Interface contacts:
Residue F92 in the second protein contacts residue I12 in the first protein (closest heavy-atom distance 3.5 Å).
Residue M145 in the second protein interacts with residue Q10 in the first protein (closest heavy-atom distance 2.9 Å).
Residue E82 in the second protein contacts residue R28 in the first protein (closest heavy-atom distance 3.7 Å).
Residue E84 in the second protein is in contact with residue V18 in the first protein (closest heavy-atom distance 3.5 Å).
Residue F92 in the second protein is in contact with residue V13 in the first protein (closest heavy-atom distance 3.6 Å).
Residue E14 in the second protein is in contact with residue R11 in the first protein (closest heavy-atom distance 3.9 Å).
Residue E84 in the second protein interacts with residue R14 in the first protein (closest heavy-atom distance 2.9 Å).
Residue M72 in the second protein contacts residue R14 in the first protein (closest heavy-atom distance 3.5 Å).
Residue E127 in the second protein interacts with residue R3 in the first protein (closest heavy-atom distance 3.2 Å).
Residue F19 in the second protein is in contact with residue W22 in the first protein (closest heavy-atom distance 3.8 Å).
Residue Q8 in the second protein is in contact with residue R14 in the first protein (closest heavy-atom distance 2.6 Å).
Residue M109 in the second protein is in contact with residue I12 in the first protein (closest heavy-atom distance 3.7 Å).
Residue F19 in the second protein interacts with residue I19 in the first protein (closest heavy-atom distance 3.3 Å).
Residue D78 in the second protein interacts with residue R14 in the first protein (closest heavy-atom distance 3.8 Å).
Residue V55 in the second protein is in contact with residue W22 in the first protein (closest heavy-atom distance 3.8 Å).
Residue Q143 in the second protein is in contact with residue P2 in the first protein (closest heavy-atom distance 3.1 Å).
Residue M36 in the second protein contacts residue N24 in the first protein (closest heavy-atom distance 3.1 Å).
Residue E83 in the second protein contacts residue R28 in the first protein (closest heavy-atom distance 3.1 Å).
Residue I130 in the second protein is in contact with residue R3 in the first protein (closest heavy-atom distance 3.5 Å).
Residue L32 in the second protein contacts residue W22 in the first protein (closest heavy-atom distance 3.1 Å).
Residue L18 in the second protein is in contact with residue R11 in the first protein (closest heavy-atom distance 3.7 Å).
Residue I52 in the second protein is in contact with residue W22 in the first protein (closest heavy-atom distance 3.6 Å).
Residue M144 in the second protein is in contact with residue R6 in the first protein (closest heavy-atom distance 2.8 Å).
Residue D129 in the second protein contacts residue R3 in the first protein (closest heavy-atom distance 3.1 Å).
Residue A88 in the second protein is in contact with residue V13 in the first protein (closest heavy-atom distance 3.4 Å).
Residue S81 in the second protein is in contact with residue R28 in the first protein (closest heavy-atom distance 3.7 Å).
Residue V91 in the second protein contacts residue V16 in the first protein (closest heavy-atom distance 3.8 Å).
Residue E87 in the second protein is in contact with residue R20 in the first protein (closest heavy-atom distance 3.5 Å).
Residue Q143 in the second protein contacts residue T1 in the first protein (closest heavy-atom distance 3.9 Å).
Residue I63 in the second protein is in contact with residue W22 in the first protein (closest heavy-atom distance 3.6 Å).
Residue L105 in the second protein contacts residue F9 in the first protein (closest heavy-atom distance 3.1 Å).
Residue E84 in the second protein interacts with residue G17 in the first protein (closest heavy-atom distance 3.1 Å).
Residue F92 in the second protein is in contact with residue V16 in the first protein (closest heavy-atom distance 3.9 Å).
Residue I130 in the second protein contacts residue P2 in the first protein (closest heavy-atom distance 3.1 Å).
Residue A15 in the second protein interacts with residue L15 in the first protein (closest heavy-atom distance 3.2 Å).
Residue Q41 in the second protein is in contact with residue N24 in the first protein (closest heavy-atom distance 3.4 Å).
Residue E11 in the second protein contacts residue R14 in the first protein (closest heavy-atom distance 3.3 Å).
Residue M72 in the second protein contacts residue V18 in the first protein (closest heavy-atom distance 3.2 Å).
Residue A128 in the second protein interacts with residue R3 in the first protein (closest heavy-atom distance 3.7 Å).
Residue L32 in the second protein is in contact with residue I19 in the first protein (closest heavy-atom distance 3.7 Å).
Residue M144 in the second protein contacts residue Q10 in the first protein (closest heavy-atom distance 3.6 Å).
Residue F92 in the second protein interacts with residue F9 in the first protein (closest heavy-atom distance 3.2 Å).
Residue E84 in the second protein interacts with residue V13 in the first protein (closest heavy-atom distance 3.2 Å).
Residue L32 in the second protein contacts residue A23 in the first protein (closest heavy-atom distance 3.6 Å).
Residue M51 in the second protein is in contact with residue A23 in the first protein (closest heavy-atom distance 3.6 Å).
Residue M51 in the second protein interacts with residue W22 in the first protein (closest heavy-atom distance 3.4 Å).
Residue E11 in the second protein is in contact with residue R11 in the first protein (closest heavy-atom distance 3.2 Å).
Residue D80 in the second protein contacts residue V13 in the first protein (closest heavy-atom distance 3.6 Å).
Residue D80 in the second protein contacts residue Q10 in the first protein (closest heavy-atom distance 3.5 Å).
Residue M76 in the second protein contacts residue R14 in the first protein (closest heavy-atom distance 3.0 Å).
Residue F141 in the second protein contacts residue Q10 in the first protein (closest heavy-atom distance 2.8 Å).
Residue V35 in the second protein interacts with residue I19 in the first protein (closest heavy-atom distance 3.8 Å).
Residue M36 in the second protein interacts with residue A23 in the first protein (closest heavy-atom distance 3.5 Å).
Residue E127 in the second protein is in contact with residue G5 in the first protein (closest heavy-atom distance 3.2 Å).
Residue M144 in the second protein is in contact with residue F9 in the first protein (closest heavy-atom distance 3.6 Å).
Residue M36 in the second protein contacts residue I19 in the first protein (closest heavy-atom distance 3.3 Å).
Residue F141 in the second protein is in contact with residue F9 in the first protein (closest heavy-atom distance 3.4 Å).
Residue M124 in the second protein contacts residue G5 in the first protein (closest heavy-atom distance 3.8 Å).
Residue F141 in the second protein interacts with residue V13 in the first protein (closest heavy-atom distance 3.2 Å).
Residue E127 in the second protein interacts with residue R4 in the first protein (closest heavy-atom distance 2.6 Å).

Sequence of the second protein:
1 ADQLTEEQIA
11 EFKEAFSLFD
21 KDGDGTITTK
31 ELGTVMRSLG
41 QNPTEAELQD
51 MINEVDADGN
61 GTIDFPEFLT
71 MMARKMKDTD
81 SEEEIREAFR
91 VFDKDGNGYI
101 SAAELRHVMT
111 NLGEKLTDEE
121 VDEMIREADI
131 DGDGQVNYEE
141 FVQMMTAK

Sequence of the first protein:
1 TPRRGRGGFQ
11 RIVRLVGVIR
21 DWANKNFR

The following describes two proteins that form a bound complex.